Sequence of protein 2:
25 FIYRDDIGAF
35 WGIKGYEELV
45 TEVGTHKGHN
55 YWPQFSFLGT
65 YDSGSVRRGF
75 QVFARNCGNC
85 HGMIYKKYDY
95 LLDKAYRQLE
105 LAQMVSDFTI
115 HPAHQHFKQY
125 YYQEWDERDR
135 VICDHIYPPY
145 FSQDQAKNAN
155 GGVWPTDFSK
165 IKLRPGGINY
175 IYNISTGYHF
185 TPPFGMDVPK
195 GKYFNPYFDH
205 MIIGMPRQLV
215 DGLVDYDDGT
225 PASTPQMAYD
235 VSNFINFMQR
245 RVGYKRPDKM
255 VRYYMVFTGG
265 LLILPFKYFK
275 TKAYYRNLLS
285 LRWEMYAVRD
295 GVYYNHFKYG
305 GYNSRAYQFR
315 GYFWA

These two protein chains interact to form a complex.

Residue-level contacts at the interface:
Residue P251 in protein 2 interacts with residue Y89 in protein 1 (closest heavy-atom distance 3.2 Å).
Residue K98 in protein 2 is in contact with residue L98 in protein 1 (closest heavy-atom distance 4.1 Å).
Residue R71 in protein 2 contacts residue L102 in protein 1 (closest heavy-atom distance 3.8 Å).
Residue G223 in protein 2 is in contact with residue H108 in protein 1 (closest heavy-atom distance 3.4 Å).
Residue Y100 in protein 2 interacts with residue L98 in protein 1 (closest heavy-atom distance 4.2 Å).
Residue Y297 in protein 2 is in contact with residue K12 in protein 1 (closest heavy-atom distance 3.5 Å).
Residue E104 in protein 2 is in contact with residue L102 in protein 1 (closest heavy-atom distance 4.1 Å).
Residue G63 in protein 2 is in contact with residue Y89 in protein 1 (closest heavy-atom distance 4.1 Å).
Residue D66 in protein 2 contacts residue R96 in protein 1 (closest heavy-atom distance 3.6 Å).
Residue Y258 in protein 2 is in contact with residue W85 in protein 1 (closest heavy-atom distance 3.7 Å).
Residue G68 in protein 2 interacts with residue A101 in protein 1 (closest heavy-atom distance 3.9 Å).
Residue R293 in protein 2 interacts with residue P16 in protein 1 (closest heavy-atom distance 3.8 Å).
Residue Y65 in protein 2 interacts with residue R96 in protein 1 (closest heavy-atom distance 3.6 Å).
Residue L62 in protein 2 interacts with residue Y89 in protein 1 (closest heavy-atom distance 3.8 Å).
Residue S67 in protein 2 interacts with residue R96 in protein 1 (closest heavy-atom distance 3.5 Å).
Residue M259 in protein 2 is in contact with residue L86 in protein 1 (closest heavy-atom distance 3.9 Å).
Residue D221 in protein 2 interacts with residue H108 in protein 1 (closest heavy-atom distance 3.1 Å).
Residue Y55 in protein 2 interacts with residue R96 in protein 1 (closest heavy-atom distance 3.1 Å).
Residue S67 in protein 2 interacts with residue S97 in protein 1 (closest heavy-atom distance 3.7 Å).
Residue L62 in protein 2 interacts with residue N92 in protein 1 (closest heavy-atom distance 2.7 Å).
Residue T64 in protein 2 is in contact with residue Y89 in protein 1 (closest heavy-atom distance 3.5 Å).
Residue L62 in protein 2 interacts with residue N93 in protein 1 (closest heavy-atom distance 3.1 Å).
Residue L266 in protein 2 is in contact with residue W77 in protein 1 (closest heavy-atom distance 3.4 Å).
Residue T224 in protein 2 is in contact with residue K104 in protein 1 (closest heavy-atom distance 3.3 Å).
Residue T262 in protein 2 is in contact with residue W85 in protein 1 (closest heavy-atom distance 2.9 Å).
Residue Y298 in protein 2 interacts with residue N9 in protein 1 (closest heavy-atom distance 3.1 Å).
Residue M259 in protein 2 contacts residue Y82 in protein 1 (closest heavy-atom distance 3.2 Å).
Residue A99 in protein 2 contacts residue L98 in protein 1 (closest heavy-atom distance 3.3 Å).
Residue V292 in protein 2 contacts residue T15 in protein 1 (closest heavy-atom distance 3.0 Å).
Residue R293 in protein 2 is in contact with residue E13 in protein 1 (closest heavy-atom distance 3.3 Å).
Residue Y297 in protein 2 interacts with residue N9 in protein 1 (closest heavy-atom distance 3.0 Å).
Residue G263 in protein 2 is in contact with residue W77 in protein 1 (closest heavy-atom distance 3.8 Å).
Residue P57 in protein 2 is in contact with residue R96 in protein 1 (closest heavy-atom distance 3.6 Å).
Residue G295 in protein 2 interacts with residue E13 in protein 1 (closest heavy-atom distance 3.5 Å).
Residue I267 in protein 2 contacts residue W77 in protein 1 (closest heavy-atom distance 3.5 Å).
Residue S67 in protein 2 is in contact with residue L98 in protein 1 (closest heavy-atom distance 3.3 Å).
Residue R293 in protein 2 is in contact with residue S17 in protein 1 (closest heavy-atom distance 3.1 Å).
Residue D221 in protein 2 contacts residue E105 in protein 1 (closest heavy-atom distance 3.5 Å).
Residue V292 in protein 2 interacts with residue Y14 in protein 1 (closest heavy-atom distance 3.4 Å).
Residue R293 in protein 2 is in contact with residue T15 in protein 1 (closest heavy-atom distance 2.7 Å).
Residue F61 in protein 2 interacts with residue N92 in protein 1 (closest heavy-atom distance 4.1 Å).
Residue A291 in protein 2 contacts residue T15 in protein 1 (closest heavy-atom distance 3.4 Å).
Residue D252 in protein 2 interacts with residue Y89 in protein 1 (closest heavy-atom distance 3.1 Å).
Residue G63 in protein 2 interacts with residue N93 in protein 1 (closest heavy-atom distance 3.6 Å).
Residue T64 in protein 2 is in contact with residue R96 in protein 1 (closest heavy-atom distance 3.8 Å).
Residue K98 in protein 2 interacts with residue R96 in protein 1 (closest heavy-atom distance 3.6 Å).
Residue R71 in protein 2 interacts with residue E105 in protein 1 (closest heavy-atom distance 2.6 Å).
Residue D294 in protein 2 is in contact with residue E13 in protein 1 (closest heavy-atom distance 3.9 Å).
Residue V255 in protein 2 contacts residue Y89 in protein 1 (closest heavy-atom distance 3.6 Å).
Residue L62 in protein 2 is in contact with residue I88 in protein 1 (closest heavy-atom distance 3.8 Å).
Residue T64 in protein 2 is in contact with residue N93 in protein 1 (closest heavy-atom distance 3.4 Å).
Residue M259 in protein 2 contacts residue C81 in protein 1 (closest heavy-atom distance 3.4 Å).
Residue A291 in protein 2 contacts residue T21 in protein 1 (closest heavy-atom distance 4.1 Å).
Residue G63 in protein 2 contacts residue R96 in protein 1 (closest heavy-atom distance 3.9 Å).
Residue K302 in protein 2 is in contact with residue N9 in protein 1 (closest heavy-atom distance 3.8 Å).
Residue D222 in protein 2 interacts with residue K104 in protein 1 (closest heavy-atom distance 3.6 Å).
Residue R101 in protein 2 contacts residue L102 in protein 1 (closest heavy-atom distance 3.4 Å).
Residue M259 in protein 2 contacts residue W85 in protein 1 (closest heavy-atom distance 3.7 Å).
Residue D222 in protein 2 is in contact with residue H108 in protein 1 (closest heavy-atom distance 3.5 Å).
Residue G263 in protein 2 interacts with residue C81 in protein 1 (closest heavy-atom distance 3.5 Å).

Sequence of protein 1:
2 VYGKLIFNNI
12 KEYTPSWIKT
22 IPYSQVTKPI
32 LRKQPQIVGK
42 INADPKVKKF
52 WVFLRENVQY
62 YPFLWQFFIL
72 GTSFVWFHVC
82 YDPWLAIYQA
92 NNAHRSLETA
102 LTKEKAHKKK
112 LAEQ